The following describes two proteins that form a bound complex.

Sequence of protein 1:
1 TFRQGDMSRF

Interface contacts:
Residue E439 in protein 2 is in contact with residue R3 in protein 1 (closest heavy-atom distance 3.1 Å).
Residue V81 in protein 2 is in contact with residue R3 in protein 1 (closest heavy-atom distance 3.8 Å).
Residue F80 in protein 2 is in contact with residue F10 in protein 1 (closest heavy-atom distance 3.5 Å).
Residue F80 in protein 2 is in contact with residue R9 in protein 1 (closest heavy-atom distance 4.2 Å).
Residue R82 in protein 2 contacts residue D6 in protein 1 (closest heavy-atom distance 3.2 Å).
Residue I83 in protein 2 is in contact with residue R3 in protein 1 (closest heavy-atom distance 3.6 Å).
Residue I443 in protein 2 contacts residue F10 in protein 1 (closest heavy-atom distance 4.2 Å).
Residue F80 in protein 2 is in contact with residue M7 in protein 1 (closest heavy-atom distance 3.7 Å).
Residue I443 in protein 2 is in contact with residue M7 in protein 1 (closest heavy-atom distance 3.7 Å).
Residue F80 in protein 2 is in contact with residue D6 in protein 1 (closest heavy-atom distance 3.2 Å).
Residue V81 in protein 2 contacts residue M7 in protein 1 (closest heavy-atom distance 4.7 Å).
Residue I83 in protein 2 is in contact with residue F2 in protein 1 (closest heavy-atom distance 4.0 Å).
Residue F80 in protein 2 is in contact with residue R3 in protein 1 (closest heavy-atom distance 5.0 Å).
Residue R82 in protein 2 is in contact with residue R3 in protein 1 (closest heavy-atom distance 3.8 Å).
Residue G79 in protein 2 interacts with residue D6 in protein 1 (closest heavy-atom distance 4.8 Å).
Residue M447 in protein 2 contacts residue F10 in protein 1 (closest heavy-atom distance 3.5 Å).
Residue E444 in protein 2 is in contact with residue F10 in protein 1 (closest heavy-atom distance 3.5 Å).
Residue L49 in protein 2 is in contact with residue R9 in protein 1 (closest heavy-atom distance 4.8 Å).

Sequence of protein 2:
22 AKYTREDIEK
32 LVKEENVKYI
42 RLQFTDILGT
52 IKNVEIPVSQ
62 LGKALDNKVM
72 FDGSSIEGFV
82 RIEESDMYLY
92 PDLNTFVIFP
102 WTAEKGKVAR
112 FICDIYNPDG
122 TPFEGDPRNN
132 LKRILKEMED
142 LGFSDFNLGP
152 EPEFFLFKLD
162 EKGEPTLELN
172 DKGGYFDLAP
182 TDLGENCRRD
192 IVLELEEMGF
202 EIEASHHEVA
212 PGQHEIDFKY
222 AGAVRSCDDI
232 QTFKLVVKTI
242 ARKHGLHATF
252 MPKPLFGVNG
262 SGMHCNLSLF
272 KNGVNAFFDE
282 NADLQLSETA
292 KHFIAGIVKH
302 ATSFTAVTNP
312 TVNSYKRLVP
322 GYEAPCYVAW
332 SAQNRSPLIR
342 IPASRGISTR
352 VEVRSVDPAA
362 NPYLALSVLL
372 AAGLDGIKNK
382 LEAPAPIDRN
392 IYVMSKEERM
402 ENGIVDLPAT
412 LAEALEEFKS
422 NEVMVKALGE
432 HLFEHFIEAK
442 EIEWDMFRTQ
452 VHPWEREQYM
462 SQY